Contacts between the two chains:
Residue Y489 in protein 1 interacts with residue S12 in protein 2 (closest heavy-atom distance 3.7 Å).
Residue P365 in protein 1 is in contact with residue I11 in protein 2 (closest heavy-atom distance 4.5 Å).
Residue T61 in protein 1 is in contact with residue A7 in protein 2 (closest heavy-atom distance 3.3 Å).
Residue R485 in protein 1 contacts residue L10 in protein 2 (closest heavy-atom distance 2.7 Å).
Residue G363 in protein 1 contacts residue A7 in protein 2 (closest heavy-atom distance 4.5 Å).
Residue T482 in protein 1 interacts with residue I11 in protein 2 (closest heavy-atom distance 4.7 Å).
Residue S387 in protein 1 interacts with residue I11 in protein 2 (closest heavy-atom distance 4.3 Å).
Residue G385 in protein 1 contacts residue I11 in protein 2 (closest heavy-atom distance 4.3 Å).
Residue S58 in protein 1 interacts with residue L10 in protein 2 (closest heavy-atom distance 3.3 Å).
Residue R360 in protein 1 contacts residue S16 in protein 2 (closest heavy-atom distance 4.2 Å).
Residue T482 in protein 1 interacts with residue L10 in protein 2 (closest heavy-atom distance 3.4 Å).
Residue R361 in protein 1 is in contact with residue S16 in protein 2 (closest heavy-atom distance 4.4 Å).
Residue T482 in protein 1 interacts with residue S12 in protein 2 (closest heavy-atom distance 3.9 Å).
Residue T57 in protein 1 contacts residue L10 in protein 2 (closest heavy-atom distance 3.7 Å).
Residue R360 in protein 1 is in contact with residue Y17 in protein 2 (closest heavy-atom distance 4.2 Å).
Residue K62 in protein 1 contacts residue A7 in protein 2 (closest heavy-atom distance 3.7 Å).
Residue T65 in protein 1 interacts with residue A7 in protein 2 (closest heavy-atom distance 4.8 Å).
Residue G363 in protein 1 interacts with residue I11 in protein 2 (closest heavy-atom distance 5.0 Å).
Residue A486 in protein 1 interacts with residue S12 in protein 2 (closest heavy-atom distance 3.7 Å).
Residue K62 in protein 1 interacts with residue M6 in protein 2 (closest heavy-atom distance 3.9 Å).
Residue A486 in protein 1 is in contact with residue I11 in protein 2 (closest heavy-atom distance 5.0 Å).
Residue T65 in protein 1 is in contact with residue L10 in protein 2 (closest heavy-atom distance 4.2 Å).
Residue A59 in protein 1 is in contact with residue L10 in protein 2 (closest heavy-atom distance 3.7 Å).
Residue R485 in protein 1 is in contact with residue I11 in protein 2 (closest heavy-atom distance 2.9 Å).
Residue A59 in protein 1 is in contact with residue A7 in protein 2 (closest heavy-atom distance 4.6 Å).
Residue K63 in protein 1 is in contact with residue M6 in protein 2 (closest heavy-atom distance 3.9 Å).
Residue P365 in protein 1 contacts residue A7 in protein 2 (closest heavy-atom distance 4.2 Å).
Residue Y489 in protein 1 contacts residue I11 in protein 2 (closest heavy-atom distance 5.0 Å).
Residue R360 in protein 1 contacts residue I11 in protein 2 (closest heavy-atom distance 4.9 Å).
Residue T65 in protein 1 contacts residue M6 in protein 2 (closest heavy-atom distance 3.5 Å).
Residue R360 in protein 1 is in contact with residue S12 in protein 2 (closest heavy-atom distance 3.3 Å).
Residue R360 in protein 1 contacts residue T15 in protein 2 (closest heavy-atom distance 4.5 Å).

Sequence of protein 2:
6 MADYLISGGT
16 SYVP

This data describes a binding interaction between two proteins.

Sequence of protein 1:
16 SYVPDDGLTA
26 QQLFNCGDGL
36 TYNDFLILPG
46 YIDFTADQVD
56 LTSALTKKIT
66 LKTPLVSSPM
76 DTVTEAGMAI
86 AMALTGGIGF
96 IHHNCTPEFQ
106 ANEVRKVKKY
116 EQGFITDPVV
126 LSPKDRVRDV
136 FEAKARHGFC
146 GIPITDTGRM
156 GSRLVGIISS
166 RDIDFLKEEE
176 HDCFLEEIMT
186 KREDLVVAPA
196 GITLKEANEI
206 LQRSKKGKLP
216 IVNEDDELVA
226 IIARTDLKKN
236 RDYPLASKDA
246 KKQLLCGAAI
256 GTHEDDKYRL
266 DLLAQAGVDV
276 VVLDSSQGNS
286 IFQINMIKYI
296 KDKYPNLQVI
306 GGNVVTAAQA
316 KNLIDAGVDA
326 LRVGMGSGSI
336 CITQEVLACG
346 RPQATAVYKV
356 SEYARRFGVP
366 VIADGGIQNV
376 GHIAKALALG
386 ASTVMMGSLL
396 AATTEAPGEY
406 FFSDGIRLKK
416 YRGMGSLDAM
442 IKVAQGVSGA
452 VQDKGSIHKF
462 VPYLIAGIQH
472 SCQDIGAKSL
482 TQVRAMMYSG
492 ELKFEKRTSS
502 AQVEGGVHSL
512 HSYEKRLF